Sequence of the first protein:
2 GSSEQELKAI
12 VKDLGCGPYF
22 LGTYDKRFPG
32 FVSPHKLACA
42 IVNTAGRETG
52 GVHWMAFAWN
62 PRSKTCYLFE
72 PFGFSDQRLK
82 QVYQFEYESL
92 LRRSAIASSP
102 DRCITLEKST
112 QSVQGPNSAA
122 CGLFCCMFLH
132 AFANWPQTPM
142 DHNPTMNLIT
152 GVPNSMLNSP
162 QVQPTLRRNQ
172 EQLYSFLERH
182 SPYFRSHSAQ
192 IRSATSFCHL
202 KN

These two protein chains interact to form a complex.

Sequence of the second protein:
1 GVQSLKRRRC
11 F

Contacts between the two chains:
Residue I105 in the first protein interacts with residue F11 in the second protein (closest heavy-atom distance 4.7 Å).
Residue L107 in the first protein interacts with residue L5 in the second protein (closest heavy-atom distance 3.4 Å).
Residue M141 in the first protein contacts residue S4 in the second protein (closest heavy-atom distance 3.9 Å).
Residue T106 in the first protein is in contact with residue R8 in the second protein (closest heavy-atom distance 4.5 Å).
Residue I105 in the first protein contacts residue R9 in the second protein (closest heavy-atom distance 2.9 Å).
Residue D102 in the first protein is in contact with residue F11 in the second protein (closest heavy-atom distance 4.7 Å).
Residue I105 in the first protein contacts residue R7 in the second protein (closest heavy-atom distance 3.9 Å).
Residue R103 in the first protein is in contact with residue R9 in the second protein (closest heavy-atom distance 3.9 Å).
Residue C104 in the first protein contacts residue C10 in the second protein (closest heavy-atom distance 2.1 Å).
Residue L92 in the first protein contacts residue F11 in the second protein (closest heavy-atom distance 4.2 Å).
Residue Q112 in the first protein interacts with residue Q3 in the second protein (closest heavy-atom distance 3.0 Å).
Residue I97 in the first protein is in contact with residue F11 in the second protein (closest heavy-atom distance 4.0 Å).
Residue V114 in the first protein is in contact with residue V2 in the second protein (closest heavy-atom distance 3.3 Å).
Residue M147 in the first protein is in contact with residue V2 in the second protein (closest heavy-atom distance 4.4 Å).
Residue T151 in the first protein contacts residue G1 in the second protein (closest heavy-atom distance 4.0 Å).
Residue L107 in the first protein contacts residue R8 in the second protein (closest heavy-atom distance 4.9 Å).
Residue R103 in the first protein contacts residue F11 in the second protein (closest heavy-atom distance 2.7 Å).
Residue K109 in the first protein is in contact with residue S4 in the second protein (closest heavy-atom distance 3.0 Å).
Residue E108 in the first protein interacts with residue K6 in the second protein (closest heavy-atom distance 3.7 Å).
Residue K109 in the first protein interacts with residue R7 in the second protein (closest heavy-atom distance 4.4 Å).
Residue T111 in the first protein interacts with residue S4 in the second protein (closest heavy-atom distance 3.9 Å).
Residue N148 in the first protein interacts with residue G1 in the second protein (closest heavy-atom distance 4.2 Å).
Residue T106 in the first protein contacts residue R7 in the second protein (closest heavy-atom distance 3.4 Å).
Residue T111 in the first protein contacts residue Q3 in the second protein (closest heavy-atom distance 3.0 Å).
Residue K109 in the first protein interacts with residue Q3 in the second protein (closest heavy-atom distance 4.2 Å).
Residue R93 in the first protein contacts residue F11 in the second protein (closest heavy-atom distance 3.5 Å).
Residue D77 in the first protein interacts with residue R7 in the second protein (closest heavy-atom distance 3.0 Å).
Residue Y88 in the first protein contacts residue R7 in the second protein (closest heavy-atom distance 4.5 Å).
Residue C104 in the first protein contacts residue R9 in the second protein (closest heavy-atom distance 3.4 Å).
Residue E89 in the first protein is in contact with residue F11 in the second protein (closest heavy-atom distance 3.7 Å).
Residue L107 in the first protein interacts with residue K6 in the second protein (closest heavy-atom distance 3.2 Å).
Residue D142 in the first protein contacts residue Q3 in the second protein (closest heavy-atom distance 4.0 Å).
Residue M141 in the first protein interacts with residue V2 in the second protein (closest heavy-atom distance 2.9 Å).
Residue M147 in the first protein contacts residue G1 in the second protein (closest heavy-atom distance 2.6 Å).
Residue D142 in the first protein contacts residue G1 in the second protein (closest heavy-atom distance 2.8 Å).
Residue I150 in the first protein interacts with residue G1 in the second protein (closest heavy-atom distance 2.8 Å).
Residue G152 in the first protein is in contact with residue G1 in the second protein (closest heavy-atom distance 3.0 Å).
Residue D142 in the first protein interacts with residue V2 in the second protein (closest heavy-atom distance 3.7 Å).
Residue R103 in the first protein is in contact with residue C10 in the second protein (closest heavy-atom distance 3.4 Å).
Residue F70 in the first protein contacts residue V2 in the second protein (closest heavy-atom distance 4.4 Å).
Residue S110 in the first protein is in contact with residue V2 in the second protein (closest heavy-atom distance 3.4 Å).
Residue E108 in the first protein is in contact with residue L5 in the second protein (closest heavy-atom distance 3.1 Å).
Residue L107 in the first protein contacts residue R7 in the second protein (closest heavy-atom distance 2.7 Å).
Residue G152 in the first protein is in contact with residue V2 in the second protein (closest heavy-atom distance 4.2 Å).
Residue E89 in the first protein contacts residue R9 in the second protein (closest heavy-atom distance 2.7 Å).
Residue Q112 in the first protein is in contact with residue G1 in the second protein (closest heavy-atom distance 4.2 Å).
Residue L107 in the first protein is in contact with residue R9 in the second protein (closest heavy-atom distance 4.8 Å).
Residue T106 in the first protein contacts residue K6 in the second protein (closest heavy-atom distance 3.9 Å).
Residue M141 in the first protein contacts residue G1 in the second protein (closest heavy-atom distance 3.5 Å).
Residue A96 in the first protein interacts with residue F11 in the second protein (closest heavy-atom distance 3.2 Å).
Residue E108 in the first protein interacts with residue S4 in the second protein (closest heavy-atom distance 2.6 Å).
Residue Q112 in the first protein is in contact with residue V2 in the second protein (closest heavy-atom distance 3.7 Å).
Residue I105 in the first protein is in contact with residue R8 in the second protein (closest heavy-atom distance 3.5 Å).
Residue K109 in the first protein is in contact with residue L5 in the second protein (closest heavy-atom distance 2.7 Å).
Residue T111 in the first protein interacts with residue L5 in the second protein (closest heavy-atom distance 3.8 Å).
Residue C104 in the first protein contacts residue R8 in the second protein (closest heavy-atom distance 4.0 Å).
Residue S110 in the first protein interacts with residue Q3 in the second protein (closest heavy-atom distance 3.4 Å).
Residue S110 in the first protein contacts residue S4 in the second protein (closest heavy-atom distance 4.1 Å).
Residue C104 in the first protein is in contact with residue F11 in the second protein (closest heavy-atom distance 4.8 Å).
Residue L92 in the first protein interacts with residue R9 in the second protein (closest heavy-atom distance 3.8 Å).